These two protein chains interact to form a complex.

Contacts between the two chains:
Residue D702 in protein 2 is in contact with residue G16 in protein 1 (closest heavy-atom distance 3.5 Å).
Residue D702 in protein 2 interacts with residue F3 in protein 1 (closest heavy-atom distance 4.3 Å).
Residue A703 in protein 2 interacts with residue D18 in protein 1 (closest heavy-atom distance 3.7 Å).
Residue H700 in protein 2 is in contact with residue F3 in protein 1 (closest heavy-atom distance 4.4 Å).
Residue A703 in protein 2 contacts residue S17 in protein 1 (closest heavy-atom distance 4.1 Å).
Residue I704 in protein 2 interacts with residue S15 in protein 1 (closest heavy-atom distance 4.0 Å).
Residue H589 in protein 2 is in contact with residue D1 in protein 1 (closest heavy-atom distance 3.0 Å).
Residue I704 in protein 2 is in contact with residue D18 in protein 1 (closest heavy-atom distance 3.8 Å).
Residue H700 in protein 2 interacts with residue G2 in protein 1 (closest heavy-atom distance 3.5 Å).
Residue I704 in protein 2 contacts residue S17 in protein 1 (closest heavy-atom distance 4.1 Å).
Residue D702 in protein 2 interacts with residue R9 in protein 1 (closest heavy-atom distance 3.3 Å).
Residue I704 in protein 2 is in contact with residue G16 in protein 1 (closest heavy-atom distance 3.1 Å).
Residue A703 in protein 2 is in contact with residue G16 in protein 1 (closest heavy-atom distance 2.8 Å).
Residue H589 in protein 2 is in contact with residue G2 in protein 1 (closest heavy-atom distance 3.2 Å).

Sequence of protein 2:
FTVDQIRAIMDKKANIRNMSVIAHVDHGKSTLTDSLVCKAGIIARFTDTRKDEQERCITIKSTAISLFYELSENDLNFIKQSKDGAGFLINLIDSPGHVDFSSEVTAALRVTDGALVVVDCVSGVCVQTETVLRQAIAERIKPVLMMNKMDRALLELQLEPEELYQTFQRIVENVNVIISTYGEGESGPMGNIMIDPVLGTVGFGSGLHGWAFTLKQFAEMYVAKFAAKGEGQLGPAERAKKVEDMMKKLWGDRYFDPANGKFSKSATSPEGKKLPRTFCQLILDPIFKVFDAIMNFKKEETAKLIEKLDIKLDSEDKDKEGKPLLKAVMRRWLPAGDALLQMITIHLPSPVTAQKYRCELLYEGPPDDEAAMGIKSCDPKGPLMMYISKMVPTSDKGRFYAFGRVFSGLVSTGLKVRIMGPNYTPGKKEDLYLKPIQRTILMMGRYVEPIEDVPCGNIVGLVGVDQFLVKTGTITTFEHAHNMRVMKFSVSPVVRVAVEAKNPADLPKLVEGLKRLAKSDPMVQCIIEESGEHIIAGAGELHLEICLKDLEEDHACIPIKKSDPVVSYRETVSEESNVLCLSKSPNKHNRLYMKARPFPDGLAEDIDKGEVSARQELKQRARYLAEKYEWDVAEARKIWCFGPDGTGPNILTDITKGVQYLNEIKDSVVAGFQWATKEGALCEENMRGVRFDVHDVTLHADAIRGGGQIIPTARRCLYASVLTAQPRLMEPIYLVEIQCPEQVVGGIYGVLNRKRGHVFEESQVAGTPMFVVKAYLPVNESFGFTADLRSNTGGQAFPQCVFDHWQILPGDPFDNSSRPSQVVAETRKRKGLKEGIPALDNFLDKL

Sequence of protein 1:
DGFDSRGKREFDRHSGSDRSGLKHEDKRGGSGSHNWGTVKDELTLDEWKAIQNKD